Interface contacts:
Residue L907 in the first protein interacts with residue P144 in the second protein (closest heavy-atom distance 3.2 Å).
Residue Q1083 in the first protein interacts with residue P163 in the second protein (closest heavy-atom distance 3.1 Å).
Residue R1052 in the first protein interacts with residue L172 in the second protein (closest heavy-atom distance 3.7 Å).
Residue R1080 in the first protein is in contact with residue D141 in the second protein (closest heavy-atom distance 2.2 Å).
Residue R1052 in the first protein is in contact with residue D170 in the second protein (closest heavy-atom distance 2.8 Å).
Residue K1053 in the first protein is in contact with residue D170 in the second protein (closest heavy-atom distance 3.2 Å).
Residue W906 in the first protein is in contact with residue P144 in the second protein (closest heavy-atom distance 3.6 Å).
Residue L953 in the first protein interacts with residue K145 in the second protein (closest heavy-atom distance 4.1 Å).
Residue N1085 in the first protein interacts with residue R162 in the second protein (closest heavy-atom distance 2.7 Å).
Residue Y1090 in the first protein interacts with residue Q151 in the second protein (closest heavy-atom distance 3.4 Å).
Residue D909 in the first protein contacts residue R162 in the second protein (closest heavy-atom distance 2.7 Å).
Residue R1080 in the first protein contacts residue L168 in the second protein (closest heavy-atom distance 4.3 Å).
Residue D909 in the first protein interacts with residue Y149 in the second protein (closest heavy-atom distance 2.3 Å).
Residue D909 in the first protein contacts residue P144 in the second protein (closest heavy-atom distance 3.7 Å).
Residue Q1083 in the first protein interacts with residue L165 in the second protein (closest heavy-atom distance 3.9 Å).
Residue L907 in the first protein contacts residue A142 in the second protein (closest heavy-atom distance 4.5 Å).
Residue D909 in the first protein interacts with residue D141 in the second protein (closest heavy-atom distance 4.5 Å).
Residue G911 in the first protein contacts residue Y149 in the second protein (closest heavy-atom distance 3.5 Å).
Residue G912 in the first protein contacts residue Y149 in the second protein (closest heavy-atom distance 4.2 Å).
Residue D837 in the first protein is in contact with residue H169 in the second protein (closest heavy-atom distance 3.5 Å).
Residue N1082 in the first protein interacts with residue L165 in the second protein (closest heavy-atom distance 4.0 Å).
Residue D909 in the first protein contacts residue A142 in the second protein (closest heavy-atom distance 2.9 Å).
Residue W906 in the first protein is in contact with residue Y149 in the second protein (closest heavy-atom distance 3.8 Å).
Residue F836 in the first protein is in contact with residue L165 in the second protein (closest heavy-atom distance 3.6 Å).
Residue R1052 in the first protein is in contact with residue E167 in the second protein (closest heavy-atom distance 2.8 Å).
Residue K1053 in the first protein interacts with residue H169 in the second protein (closest heavy-atom distance 3.1 Å).
Residue L907 in the first protein contacts residue V143 in the second protein (closest heavy-atom distance 3.4 Å).
Residue Q1083 in the first protein is in contact with residue R162 in the second protein (closest heavy-atom distance 3.8 Å).
Residue F908 in the first protein contacts residue V143 in the second protein (closest heavy-atom distance 4.4 Å).
Residue G911 in the first protein is in contact with residue R162 in the second protein (closest heavy-atom distance 3.7 Å).
Residue R1052 in the first protein is in contact with residue T139 in the second protein (closest heavy-atom distance 2.6 Å).
Residue R1052 in the first protein interacts with residue E171 in the second protein (closest heavy-atom distance 4.5 Å).
Residue Q1083 in the first protein is in contact with residue D141 in the second protein (closest heavy-atom distance 4.2 Å).
Residue F1089 in the first protein is in contact with residue Y149 in the second protein (closest heavy-atom distance 3.8 Å).
Residue F908 in the first protein contacts residue D141 in the second protein (closest heavy-atom distance 3.4 Å).
Residue F957 in the first protein is in contact with residue Y149 in the second protein (closest heavy-atom distance 3.8 Å).
Residue Y1090 in the first protein interacts with residue Y149 in the second protein (closest heavy-atom distance 4.0 Å).
Residue G1051 in the first protein interacts with residue H169 in the second protein (closest heavy-atom distance 3.4 Å).
Residue H833 in the first protein contacts residue H169 in the second protein (closest heavy-atom distance 2.9 Å).
Residue F1089 in the first protein interacts with residue R150 in the second protein (closest heavy-atom distance 4.2 Å).
Residue Y840 in the first protein contacts residue L165 in the second protein (closest heavy-atom distance 4.5 Å).
Residue D910 in the first protein is in contact with residue R162 in the second protein (closest heavy-atom distance 4.3 Å).
Residue L1087 in the first protein is in contact with residue Y149 in the second protein (closest heavy-atom distance 4.2 Å).
Residue N1085 in the first protein contacts residue Y149 in the second protein (closest heavy-atom distance 4.0 Å).
Residue I1050 in the first protein is in contact with residue L165 in the second protein (closest heavy-atom distance 3.8 Å).
Residue Y1090 in the first protein is in contact with residue R150 in the second protein (closest heavy-atom distance 3.7 Å).
Residue F908 in the first protein contacts residue A142 in the second protein (closest heavy-atom distance 3.5 Å).
Residue I1050 in the first protein interacts with residue L168 in the second protein (closest heavy-atom distance 4.3 Å).
Residue Q1083 in the first protein interacts with residue T164 in the second protein (closest heavy-atom distance 4.2 Å).
Residue R1052 in the first protein is in contact with residue H169 in the second protein (closest heavy-atom distance 3.5 Å).
Residue D909 in the first protein contacts residue V143 in the second protein (closest heavy-atom distance 4.3 Å).
Residue N839 in the first protein contacts residue L165 in the second protein (closest heavy-atom distance 3.8 Å).
Residue R1052 in the first protein contacts residue L168 in the second protein (closest heavy-atom distance 3.9 Å).
Residue F836 in the first protein interacts with residue H169 in the second protein (closest heavy-atom distance 3.7 Å).
Residue N1085 in the first protein contacts residue F148 in the second protein (closest heavy-atom distance 3.8 Å).
Residue K1053 in the first protein contacts residue E171 in the second protein (closest heavy-atom distance 3.2 Å).
Residue Q1083 in the first protein contacts residue L168 in the second protein (closest heavy-atom distance 3.6 Å).
Residue L953 in the first protein is in contact with residue I146 in the second protein (closest heavy-atom distance 3.6 Å).
Residue D909 in the first protein is in contact with residue F148 in the second protein (closest heavy-atom distance 3.6 Å).
Residue F1089 in the first protein contacts residue I146 in the second protein (closest heavy-atom distance 3.3 Å).

Sequence of the first protein:
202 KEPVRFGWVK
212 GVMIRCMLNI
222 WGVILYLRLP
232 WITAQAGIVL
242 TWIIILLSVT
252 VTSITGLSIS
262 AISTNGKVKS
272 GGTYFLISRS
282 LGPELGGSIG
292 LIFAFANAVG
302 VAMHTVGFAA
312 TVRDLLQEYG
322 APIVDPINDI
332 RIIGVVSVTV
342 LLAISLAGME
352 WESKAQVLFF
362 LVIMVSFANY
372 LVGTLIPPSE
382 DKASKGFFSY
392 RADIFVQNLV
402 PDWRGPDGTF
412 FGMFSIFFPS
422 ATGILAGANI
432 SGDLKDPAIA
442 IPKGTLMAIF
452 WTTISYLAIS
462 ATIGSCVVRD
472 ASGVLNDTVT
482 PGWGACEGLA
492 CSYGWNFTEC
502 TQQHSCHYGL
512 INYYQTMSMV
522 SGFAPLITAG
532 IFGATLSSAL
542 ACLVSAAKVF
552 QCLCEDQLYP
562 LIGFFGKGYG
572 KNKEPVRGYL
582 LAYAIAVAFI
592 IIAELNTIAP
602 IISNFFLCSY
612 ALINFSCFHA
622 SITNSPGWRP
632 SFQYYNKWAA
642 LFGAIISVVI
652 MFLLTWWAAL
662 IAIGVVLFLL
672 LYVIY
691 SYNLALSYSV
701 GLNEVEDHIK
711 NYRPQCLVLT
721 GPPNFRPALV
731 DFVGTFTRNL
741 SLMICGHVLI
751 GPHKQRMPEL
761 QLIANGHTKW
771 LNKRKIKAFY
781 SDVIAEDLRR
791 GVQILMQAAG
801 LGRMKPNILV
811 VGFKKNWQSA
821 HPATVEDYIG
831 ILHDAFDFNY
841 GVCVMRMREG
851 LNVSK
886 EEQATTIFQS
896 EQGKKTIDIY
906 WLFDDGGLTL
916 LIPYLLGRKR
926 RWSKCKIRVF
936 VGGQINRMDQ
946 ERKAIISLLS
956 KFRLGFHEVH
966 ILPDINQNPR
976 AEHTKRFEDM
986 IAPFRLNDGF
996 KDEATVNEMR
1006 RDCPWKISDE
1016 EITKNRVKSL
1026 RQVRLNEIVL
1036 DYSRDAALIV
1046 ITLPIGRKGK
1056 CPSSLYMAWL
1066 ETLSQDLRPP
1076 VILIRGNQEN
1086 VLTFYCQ

These two protein chains interact to form a complex.

Sequence of the second protein:
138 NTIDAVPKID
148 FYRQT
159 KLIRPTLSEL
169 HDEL